Residue-level contacts at the interface:
Residue E95 in chain B is in contact with residue R7 in chain A (closest heavy-atom distance 3.3 Å).
Residue E13 in chain B contacts residue L28 in chain A (closest heavy-atom distance 3.2 Å).
Residue C65 in chain B contacts residue A5 in chain A (closest heavy-atom distance 2.7 Å).
Residue E63 in chain B interacts with residue K8 in chain A (closest heavy-atom distance 2.7 Å).
Residue E29 in chain B contacts residue Y16 in chain A (closest heavy-atom distance 2.6 Å).
Residue V61 in chain B is in contact with residue V15 in chain A (closest heavy-atom distance 3.4 Å).
Residue L66 in chain B is in contact with residue K3 in chain A (closest heavy-atom distance 3.4 Å).
Residue V61 in chain B interacts with residue L10 in chain A (closest heavy-atom distance 2.8 Å).
Residue L15 in chain B is in contact with residue A27 in chain A (closest heavy-atom distance 3.1 Å).
Residue E63 in chain B interacts with residue R7 in chain A (closest heavy-atom distance 3.4 Å).
Residue R56 in chain B contacts residue D17 in chain A (closest heavy-atom distance 2.8 Å).
Residue Q59 in chain B is in contact with residue K12 in chain A (closest heavy-atom distance 3.3 Å).
Residue D55 in chain B is in contact with residue N14 in chain A (closest heavy-atom distance 3.0 Å).
Residue C7 in chain B is in contact with residue D17 in chain A (closest heavy-atom distance 3.2 Å).
Residue L8 in chain B is in contact with residue V15 in chain A (closest heavy-atom distance 3.4 Å).
Residue Y37 in chain B interacts with residue F26 in chain A (closest heavy-atom distance 3.1 Å).
Residue G57 in chain B interacts with residue N14 in chain A (closest heavy-atom distance 3.4 Å).
Residue E58 in chain B contacts residue Q13 in chain A (closest heavy-atom distance 3.2 Å).
Residue S38 in chain B interacts with residue N25 in chain A (closest heavy-atom distance 2.7 Å).
Residue R56 in chain B contacts residue V15 in chain A (closest heavy-atom distance 2.9 Å).
Residue A51 in chain B interacts with residue G19 in chain A (closest heavy-atom distance 2.8 Å).
Residue H6 in chain B interacts with residue D17 in chain A (closest heavy-atom distance 2.5 Å).
Residue V39 in chain B contacts residue N25 in chain A (closest heavy-atom distance 3.0 Å).
Residue D99 in chain B is in contact with residue I2 in chain A (closest heavy-atom distance 3.1 Å).
Residue Q52 in chain B interacts with residue I18 in chain A (closest heavy-atom distance 3.4 Å).
Residue Q48 in chain B contacts residue E21 in chain A (closest heavy-atom distance 3.1 Å).
Residue V61 in chain B interacts with residue Y9 in chain A (closest heavy-atom distance 3.5 Å).
Residue D91 in chain B contacts residue R7 in chain A (closest heavy-atom distance 2.7 Å).
Residue Q52 in chain B interacts with residue G19 in chain A (closest heavy-atom distance 2.9 Å).
Residue V103 in chain B interacts with residue G31 in chain A (closest heavy-atom distance 2.9 Å).
Residue V61 in chain B is in contact with residue G11 in chain A (closest heavy-atom distance 2.9 Å).
Residue Y64 in chain B contacts residue T6 in chain A (closest heavy-atom distance 3.3 Å).
Residue C7 in chain B is in contact with residue Y16 in chain A (closest heavy-atom distance 3.3 Å).
Residue Y10 in chain B is in contact with residue Y16 in chain A (closest heavy-atom distance 3.4 Å).
Residue Y37 in chain B interacts with residue A27 in chain A (closest heavy-atom distance 2.9 Å).
Residue H54 in chain B contacts residue Y16 in chain A (closest heavy-atom distance 3.4 Å).
Residue R102 in chain B is in contact with residue G31 in chain A (closest heavy-atom distance 3.5 Å).
Residue E97 in chain B is in contact with residue K3 in chain A (closest heavy-atom distance 3.2 Å).
Residue Q59 in chain B contacts residue Q13 in chain A (closest heavy-atom distance 2.9 Å).
Residue V28 in chain B contacts residue D17 in chain A (closest heavy-atom distance 3.5 Å).
Residue R73 in chain B is in contact with residue L10 in chain A (closest heavy-atom distance 3.3 Å).
Residue Y46 in chain B contacts residue R22 in chain A (closest heavy-atom distance 3.3 Å).
Residue R102 in chain B contacts residue N30 in chain A (closest heavy-atom distance 2.9 Å).
Residue G57 in chain B interacts with residue V15 in chain A (closest heavy-atom distance 2.9 Å).
Residue E67 in chain B interacts with residue K3 in chain A (closest heavy-atom distance 2.9 Å).
Residue H54 in chain B is in contact with residue D17 in chain A (closest heavy-atom distance 2.9 Å).
Residue C65 in chain B contacts residue T6 in chain A (closest heavy-atom distance 3.0 Å).
Residue F94 in chain B is in contact with residue R7 in chain A (closest heavy-atom distance 3.4 Å).
Residue H78 in chain B is in contact with residue D17 in chain A (closest heavy-atom distance 3.1 Å).
Residue Y46 in chain B contacts residue D23 in chain A (closest heavy-atom distance 2.6 Å).
Residue H78 in chain B is in contact with residue S35 in chain A (closest heavy-atom distance 2.7 Å).
Residue S70 in chain B interacts with residue F32 in chain A (closest heavy-atom distance 3.1 Å).
Residue F62 in chain B is in contact with residue K8 in chain A (closest heavy-atom distance 3.2 Å).
Residue R102 in chain B interacts with residue F32 in chain A (closest heavy-atom distance 3.5 Å).
Residue L8 in chain B contacts residue Y16 in chain A (closest heavy-atom distance 2.8 Å).
Residue F80 in chain B interacts with residue I33 in chain A (closest heavy-atom distance 3.3 Å).
Residue Q48 in chain B is in contact with residue V20 in chain A (closest heavy-atom distance 3.4 Å).
Residue K79 in chain B is in contact with residue S35 in chain A (closest heavy-atom distance 2.9 Å).
Residue D40 in chain B contacts residue D23 in chain A (closest heavy-atom distance 3.4 Å).
Residue E13 in chain B is in contact with residue K29 in chain A (closest heavy-atom distance 2.9 Å).

Sequence of chain B:
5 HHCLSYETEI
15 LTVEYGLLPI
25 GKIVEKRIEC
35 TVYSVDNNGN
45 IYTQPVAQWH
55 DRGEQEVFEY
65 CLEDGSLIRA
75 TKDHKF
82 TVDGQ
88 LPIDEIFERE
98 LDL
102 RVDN

The following describes two proteins that form a bound complex.

Sequence of chain A:
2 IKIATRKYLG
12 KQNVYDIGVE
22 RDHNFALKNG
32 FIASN